The following describes two proteins that form a bound complex.

Residue-level contacts at the interface:
Residue E796 in chain B contacts residue V78 in chain A (closest heavy-atom distance 3.3 Å).
Residue V781 in chain B is in contact with residue Q70 in chain A (closest heavy-atom distance 3.4 Å).
Residue G683 in chain B is in contact with residue H37 in chain A (closest heavy-atom distance 3.6 Å).
Residue E728 in chain B interacts with residue R27 in chain A (closest heavy-atom distance 3.0 Å).
Residue H719 in chain B contacts residue Y92 in chain A (closest heavy-atom distance 3.4 Å).
Residue N779 in chain B contacts residue L56 in chain A (closest heavy-atom distance 3.5 Å).
Residue V743 in chain B interacts with residue T17 in chain A (closest heavy-atom distance 3.3 Å).
Residue I708 in chain B contacts residue F81 in chain A (closest heavy-atom distance 3.6 Å).
Residue A646 in chain B interacts with residue M1 in chain A (closest heavy-atom distance 3.0 Å).
Residue T663 in chain B contacts residue L12 in chain A (closest heavy-atom distance 3.5 Å).
Residue L645 in chain B is in contact with residue E2 in chain A (closest heavy-atom distance 3.3 Å).
Residue A646 in chain B interacts with residue E2 in chain A (closest heavy-atom distance 2.9 Å).
Residue R672 in chain B interacts with residue R27 in chain A (closest heavy-atom distance 3.4 Å).
Residue N736 in chain B interacts with residue L21 in chain A (closest heavy-atom distance 3.5 Å).
Residue F693 in chain B interacts with residue M1 in chain A (closest heavy-atom distance 3.5 Å).
Residue H647 in chain B contacts residue M1 in chain A (closest heavy-atom distance 3.4 Å).
Residue R614 in chain B interacts with residue E104 in chain A (closest heavy-atom distance 3.4 Å).
Residue R614 in chain B interacts with residue L21 in chain A (closest heavy-atom distance 3.6 Å).
Residue T701 in chain B contacts residue L74 in chain A (closest heavy-atom distance 3.3 Å).
Residue R694 in chain B contacts residue Q70 in chain A (closest heavy-atom distance 3.2 Å).
Residue L720 in chain B is in contact with residue Y95 in chain A (closest heavy-atom distance 3.6 Å).
Residue A751 in chain B is in contact with residue M46 in chain A (closest heavy-atom distance 3.3 Å).
Residue M810 in chain B interacts with residue R93 in chain A (closest heavy-atom distance 3.5 Å).
Residue F752 in chain B contacts residue L3 in chain A (closest heavy-atom distance 3.6 Å).
Residue S748 in chain B is in contact with residue I6 in chain A (closest heavy-atom distance 3.5 Å).
Residue T724 in chain B contacts residue H102 in chain A (closest heavy-atom distance 3.2 Å).
Residue M810 in chain B interacts with residue F86 in chain A (closest heavy-atom distance 3.5 Å).
Residue E796 in chain B interacts with residue T75 in chain A (closest heavy-atom distance 3.2 Å).
Residue K778 in chain B contacts residue L57 in chain A (closest heavy-atom distance 2.8 Å).
Residue F723 in chain B is in contact with residue G99 in chain A (closest heavy-atom distance 3.2 Å).
Residue T663 in chain B interacts with residue A15 in chain A (closest heavy-atom distance 3.6 Å).
Residue V730 in chain B is in contact with residue Y18 in chain A (closest heavy-atom distance 3.6 Å).
Residue S764 in chain B interacts with residue D66 in chain A (closest heavy-atom distance 2.6 Å).
Residue F693 in chain B interacts with residue L49 in chain A (closest heavy-atom distance 3.6 Å).
Residue Q702 in chain B interacts with residue I77 in chain A (closest heavy-atom distance 3.3 Å).
Residue R694 in chain B is in contact with residue P55 in chain A (closest heavy-atom distance 3.6 Å).
Residue M747 in chain B contacts residue F13 in chain A (closest heavy-atom distance 3.5 Å).
Residue R649 in chain B interacts with residue M1 in chain A (closest heavy-atom distance 3.4 Å).
Residue S740 in chain B interacts with residue A14 in chain A (closest heavy-atom distance 3.5 Å).
Residue Y755 in chain B is in contact with residue E2 in chain A (closest heavy-atom distance 2.9 Å).
Residue G744 in chain B is in contact with residue G10 in chain A (closest heavy-atom distance 3.6 Å).
Residue S740 in chain B interacts with residue T17 in chain A (closest heavy-atom distance 3.6 Å).
Residue I705 in chain B contacts residue F81 in chain A (closest heavy-atom distance 3.6 Å).
Residue L800 in chain B is in contact with residue V78 in chain A (closest heavy-atom distance 3.6 Å).
Residue R694 in chain B interacts with residue G52 in chain A (closest heavy-atom distance 2.7 Å).
Residue L698 in chain B contacts residue Q70 in chain A (closest heavy-atom distance 3.3 Å).
Residue R731 in chain B interacts with residue Y18 in chain A (closest heavy-atom distance 3.4 Å).
Residue M780 in chain B interacts with residue P55 in chain A (closest heavy-atom distance 3.3 Å).
Residue E706 in chain B is in contact with residue H37 in chain A (closest heavy-atom distance 3.1 Å).
Residue N779 in chain B is in contact with residue P55 in chain A (closest heavy-atom distance 3.5 Å).
Residue C716 in chain B is in contact with residue Y95 in chain A (closest heavy-atom distance 3.5 Å).
Residue R694 in chain B interacts with residue A51 in chain A (closest heavy-atom distance 3.4 Å).
Residue S748 in chain B interacts with residue G10 in chain A (closest heavy-atom distance 3.2 Å).
Residue S740 in chain B contacts residue Y18 in chain A (closest heavy-atom distance 3.2 Å).
Residue Y767 in chain B is in contact with residue L68 in chain A (closest heavy-atom distance 3.6 Å).
Residue L720 in chain B is in contact with residue D101 in chain A (closest heavy-atom distance 3.4 Å).
Residue Q702 in chain B contacts residue H37 in chain A (closest heavy-atom distance 3.4 Å).
Residue F713 in chain B interacts with residue I29 in chain A (closest heavy-atom distance 3.6 Å).
Residue R814 in chain B contacts residue R93 in chain A (closest heavy-atom distance 3.1 Å).
Residue E652 in chain B contacts residue M1 in chain A (closest heavy-atom distance 3.4 Å).

Sequence of chain A:
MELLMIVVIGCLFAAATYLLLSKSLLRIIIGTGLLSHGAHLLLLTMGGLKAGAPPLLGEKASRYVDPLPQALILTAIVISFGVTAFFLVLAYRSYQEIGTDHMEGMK

Sequence of chain B:
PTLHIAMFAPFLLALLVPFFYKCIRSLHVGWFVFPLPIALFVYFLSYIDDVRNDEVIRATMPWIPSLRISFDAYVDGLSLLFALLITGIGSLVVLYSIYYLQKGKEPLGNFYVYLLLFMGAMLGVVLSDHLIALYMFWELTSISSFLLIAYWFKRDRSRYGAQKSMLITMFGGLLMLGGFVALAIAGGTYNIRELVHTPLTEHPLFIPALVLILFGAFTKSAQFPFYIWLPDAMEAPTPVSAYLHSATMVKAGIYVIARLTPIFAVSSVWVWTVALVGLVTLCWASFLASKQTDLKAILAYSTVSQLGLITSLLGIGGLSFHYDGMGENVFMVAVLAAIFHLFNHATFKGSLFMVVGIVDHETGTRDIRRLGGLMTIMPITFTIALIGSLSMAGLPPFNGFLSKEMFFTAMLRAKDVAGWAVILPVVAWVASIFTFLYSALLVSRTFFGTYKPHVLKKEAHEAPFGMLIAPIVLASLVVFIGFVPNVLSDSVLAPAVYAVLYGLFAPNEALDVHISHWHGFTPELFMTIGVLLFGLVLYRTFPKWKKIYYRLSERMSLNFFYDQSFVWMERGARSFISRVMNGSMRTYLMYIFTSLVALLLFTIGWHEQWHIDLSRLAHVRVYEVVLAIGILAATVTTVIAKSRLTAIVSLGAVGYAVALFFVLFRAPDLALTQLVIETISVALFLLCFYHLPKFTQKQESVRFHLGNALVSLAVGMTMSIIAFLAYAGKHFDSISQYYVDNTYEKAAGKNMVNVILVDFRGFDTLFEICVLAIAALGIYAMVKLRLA